Interface contacts:
Residue F379 in the second protein contacts residue V3 in the first protein (closest heavy-atom distance 3.4 Å).
Residue C375 in the second protein contacts residue T5 in the first protein (closest heavy-atom distance 4.2 Å).
Residue F379 in the second protein contacts residue F4 in the first protein (closest heavy-atom distance 2.8 Å).
Residue F379 in the second protein interacts with residue W7 in the first protein (closest heavy-atom distance 3.6 Å).
Residue T377 in the second protein is in contact with residue F4 in the first protein (closest heavy-atom distance 4.1 Å).
Residue D238 in the second protein is in contact with residue W7 in the first protein (closest heavy-atom distance 3.6 Å).
Residue F379 in the second protein interacts with residue T2 in the first protein (closest heavy-atom distance 4.0 Å).
Residue V380 in the second protein interacts with residue T2 in the first protein (closest heavy-atom distance 3.7 Å).
Residue T377 in the second protein interacts with residue S6 in the first protein (closest heavy-atom distance 3.9 Å).
Residue I369 in the second protein is in contact with residue Y10 in the first protein (closest heavy-atom distance 3.5 Å).
Residue A239 in the second protein contacts residue W7 in the first protein (closest heavy-atom distance 3.7 Å).
Residue S381 in the second protein is in contact with residue T2 in the first protein (closest heavy-atom distance 4.5 Å).
Residue F379 in the second protein contacts residue S6 in the first protein (closest heavy-atom distance 4.0 Å).
Residue S372 in the second protein is in contact with residue V3 in the first protein (closest heavy-atom distance 3.7 Å).
Residue F379 in the second protein interacts with residue T5 in the first protein (closest heavy-atom distance 5.0 Å).
Residue T377 in the second protein interacts with residue W7 in the first protein (closest heavy-atom distance 4.6 Å).
Residue I369 in the second protein contacts residue F4 in the first protein (closest heavy-atom distance 4.1 Å).
Residue V380 in the second protein interacts with residue V3 in the first protein (closest heavy-atom distance 3.8 Å).
Residue C378 in the second protein is in contact with residue T5 in the first protein (closest heavy-atom distance 3.9 Å).
Residue C378 in the second protein contacts residue F4 in the first protein (closest heavy-atom distance 3.2 Å).
Residue C378 in the second protein interacts with residue V3 in the first protein (closest heavy-atom distance 3.9 Å).
Residue T377 in the second protein interacts with residue T5 in the first protein (closest heavy-atom distance 2.7 Å).
Residue D374 in the second protein is in contact with residue V3 in the first protein (closest heavy-atom distance 3.4 Å).
Residue I369 in the second protein interacts with residue W7 in the first protein (closest heavy-atom distance 4.1 Å).

Sequence of the first protein:
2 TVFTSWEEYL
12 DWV

Sequence of the second protein:
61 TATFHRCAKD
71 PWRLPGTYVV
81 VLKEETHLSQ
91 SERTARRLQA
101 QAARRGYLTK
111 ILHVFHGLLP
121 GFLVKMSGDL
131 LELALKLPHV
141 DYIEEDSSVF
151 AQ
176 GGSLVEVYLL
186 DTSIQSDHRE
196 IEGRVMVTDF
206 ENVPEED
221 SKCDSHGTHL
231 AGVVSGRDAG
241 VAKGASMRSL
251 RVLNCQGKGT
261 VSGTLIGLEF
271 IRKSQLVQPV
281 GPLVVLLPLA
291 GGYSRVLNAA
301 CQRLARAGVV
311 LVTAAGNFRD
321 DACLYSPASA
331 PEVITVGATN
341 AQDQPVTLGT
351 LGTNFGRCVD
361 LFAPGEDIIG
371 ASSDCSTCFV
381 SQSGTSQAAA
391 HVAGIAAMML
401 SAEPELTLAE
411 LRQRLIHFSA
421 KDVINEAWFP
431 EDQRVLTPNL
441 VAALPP

The following describes two proteins that form a bound complex.